Contacts between the two chains:
Residue I220 in the second protein contacts residue N83 in the first protein (closest heavy-atom distance 4.4 Å).
Residue F188 in the second protein interacts with residue G76 in the first protein (closest heavy-atom distance 4.6 Å).
Residue E238 in the second protein interacts with residue I130 in the first protein (closest heavy-atom distance 4.2 Å).
Residue F188 in the second protein contacts residue K80 in the first protein (closest heavy-atom distance 4.3 Å).
Residue E192 in the second protein is in contact with residue F75 in the first protein (closest heavy-atom distance 3.7 Å).
Residue K236 in the second protein interacts with residue F75 in the first protein (closest heavy-atom distance 4.4 Å).
Residue D185 in the second protein is in contact with residue K80 in the first protein (closest heavy-atom distance 4.3 Å).
Residue P237 in the second protein interacts with residue N83 in the first protein (closest heavy-atom distance 4.6 Å).
Residue F188 in the second protein is in contact with residue N83 in the first protein (closest heavy-atom distance 2.9 Å).
Residue E192 in the second protein contacts residue V77 in the first protein (closest heavy-atom distance 3.7 Å).
Residue E192 in the second protein interacts with residue G76 in the first protein (closest heavy-atom distance 2.1 Å).

Sequence of the first protein:
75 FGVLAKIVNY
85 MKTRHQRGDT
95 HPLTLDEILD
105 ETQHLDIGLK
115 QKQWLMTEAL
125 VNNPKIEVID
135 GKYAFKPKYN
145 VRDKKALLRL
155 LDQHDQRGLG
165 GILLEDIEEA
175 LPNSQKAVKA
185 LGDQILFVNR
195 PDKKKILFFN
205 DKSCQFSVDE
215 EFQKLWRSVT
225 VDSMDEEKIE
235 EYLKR

This data describes a binding interaction between two proteins.

Sequence of the second protein:
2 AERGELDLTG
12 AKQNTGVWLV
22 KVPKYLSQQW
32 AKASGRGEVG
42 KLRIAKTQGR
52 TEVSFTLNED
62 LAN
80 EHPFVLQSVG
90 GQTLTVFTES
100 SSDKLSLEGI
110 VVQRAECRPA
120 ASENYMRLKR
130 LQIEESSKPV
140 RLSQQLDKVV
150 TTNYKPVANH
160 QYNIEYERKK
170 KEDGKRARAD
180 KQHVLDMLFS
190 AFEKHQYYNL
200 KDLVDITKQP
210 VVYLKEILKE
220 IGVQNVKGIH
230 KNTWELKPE